Residue-level contacts at the interface:
Residue A104 in the second protein interacts with residue F9 in the first protein (closest heavy-atom distance 4.5 Å).
Residue Y59 in the second protein contacts residue F9 in the first protein (closest heavy-atom distance 3.2 Å).
Residue I101 in the second protein contacts residue V10 in the first protein (closest heavy-atom distance 3.1 Å).
Residue S52 in the second protein interacts with residue F9 in the first protein (closest heavy-atom distance 3.3 Å).
Residue A102 in the second protein contacts residue R16 in the first protein (closest heavy-atom distance 4.2 Å).
Residue I50 in the second protein contacts residue F9 in the first protein (closest heavy-atom distance 3.7 Å).
Residue Y59 in the second protein contacts residue L6 in the first protein (closest heavy-atom distance 3.4 Å).
Residue A104 in the second protein interacts with residue V10 in the first protein (closest heavy-atom distance 3.5 Å).
Residue Y53 in the second protein is in contact with residue F9 in the first protein (closest heavy-atom distance 3.0 Å).
Residue Y53 in the second protein is in contact with residue V10 in the first protein (closest heavy-atom distance 3.7 Å).
Residue Y59 in the second protein contacts residue K5 in the first protein (closest heavy-atom distance 3.9 Å).
Residue A33 in the second protein interacts with residue V10 in the first protein (closest heavy-atom distance 4.8 Å).
Residue R105 in the second protein interacts with residue L6 in the first protein (closest heavy-atom distance 4.5 Å).
Residue A102 in the second protein interacts with residue V10 in the first protein (closest heavy-atom distance 3.9 Å).
Residue T31 in the second protein interacts with residue Q11 in the first protein (closest heavy-atom distance 3.1 Å).
Residue H35 in the second protein is in contact with residue L6 in the first protein (closest heavy-atom distance 4.7 Å).
Residue A33 in the second protein interacts with residue F9 in the first protein (closest heavy-atom distance 3.5 Å).
Residue K58 in the second protein is in contact with residue F9 in the first protein (closest heavy-atom distance 3.4 Å).
Residue A103 in the second protein contacts residue V10 in the first protein (closest heavy-atom distance 3.8 Å).
Residue I50 in the second protein contacts residue L6 in the first protein (closest heavy-atom distance 4.5 Å).
Residue I101 in the second protein interacts with residue R16 in the first protein (closest heavy-atom distance 4.9 Å).
Residue A104 in the second protein interacts with residue L6 in the first protein (closest heavy-atom distance 3.4 Å).
Residue Y53 in the second protein is in contact with residue Q11 in the first protein (closest heavy-atom distance 3.5 Å).
Residue Y53 in the second protein contacts residue G12 in the first protein (closest heavy-atom distance 4.5 Å).
Residue I101 in the second protein contacts residue Q11 in the first protein (closest heavy-atom distance 4.3 Å).
Residue S100 in the second protein interacts with residue V10 in the first protein (closest heavy-atom distance 3.9 Å).
Residue I51 in the second protein interacts with residue F9 in the first protein (closest heavy-atom distance 3.8 Å).
Residue K57 in the second protein is in contact with residue F9 in the first protein (closest heavy-atom distance 3.4 Å).
Residue S30 in the second protein interacts with residue Q11 in the first protein (closest heavy-atom distance 4.7 Å).

Sequence of the second protein:
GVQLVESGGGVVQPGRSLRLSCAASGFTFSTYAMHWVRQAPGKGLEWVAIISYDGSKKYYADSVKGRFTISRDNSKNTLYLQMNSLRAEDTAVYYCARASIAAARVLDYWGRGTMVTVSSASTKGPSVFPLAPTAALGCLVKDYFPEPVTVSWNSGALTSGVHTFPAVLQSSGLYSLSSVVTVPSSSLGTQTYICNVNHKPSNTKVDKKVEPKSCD

Sequence of the first protein:
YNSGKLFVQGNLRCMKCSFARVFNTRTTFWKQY

These two protein chains interact to form a complex.